These two protein chains interact to form a complex.

Sequence of protein 2:
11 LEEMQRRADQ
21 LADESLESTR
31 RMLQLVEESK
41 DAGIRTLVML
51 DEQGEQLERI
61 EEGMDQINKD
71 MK

Sequence of protein 1:
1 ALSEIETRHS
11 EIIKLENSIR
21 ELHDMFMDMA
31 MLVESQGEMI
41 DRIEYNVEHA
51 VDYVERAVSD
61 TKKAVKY

Interface contacts:
Residue N46 in protein 1 interacts with residue E61 in protein 2 (closest heavy-atom distance 4.4 Å).
Residue R42 in protein 1 contacts residue E61 in protein 2 (closest heavy-atom distance 2.9 Å).
Residue E21 in protein 1 contacts residue K40 in protein 2 (closest heavy-atom distance 2.6 Å).
Residue Y53 in protein 1 interacts with residue M71 in protein 2 (closest heavy-atom distance 4.2 Å).
Residue L32 in protein 1 contacts residue L50 in protein 2 (closest heavy-atom distance 4.2 Å).
Residue Y53 in protein 1 is in contact with residue N68 in protein 2 (closest heavy-atom distance 4.4 Å).
Residue A50 in protein 1 contacts residue N68 in protein 2 (closest heavy-atom distance 3.1 Å).
Residue M29 in protein 1 contacts residue G43 in protein 2 (closest heavy-atom distance 4.6 Å).
Residue Q36 in protein 1 is in contact with residue D51 in protein 2 (closest heavy-atom distance 4.5 Å).
Residue M25 in protein 1 interacts with residue G43 in protein 2 (closest heavy-atom distance 3.9 Å).
Residue E11 in protein 1 contacts residue L26 in protein 2 (closest heavy-atom distance 3.8 Å).
Residue L22 in protein 1 is in contact with residue V36 in protein 2 (closest heavy-atom distance 4.3 Å).
Residue Q36 in protein 1 interacts with residue Q53 in protein 2 (closest heavy-atom distance 3.9 Å).
Residue Q36 in protein 1 is in contact with residue L57 in protein 2 (closest heavy-atom distance 3.8 Å).
Residue M29 in protein 1 contacts residue T46 in protein 2 (closest heavy-atom distance 3.7 Å).
Residue V54 in protein 1 is in contact with residue M71 in protein 2 (closest heavy-atom distance 4.5 Å).
Residue L15 in protein 1 contacts residue L33 in protein 2 (closest heavy-atom distance 3.8 Å).
Residue R8 in protein 1 interacts with residue L26 in protein 2 (closest heavy-atom distance 3.7 Å).
Residue I43 in protein 1 interacts with residue I60 in protein 2 (closest heavy-atom distance 3.8 Å).
Residue N46 in protein 1 is in contact with residue M64 in protein 2 (closest heavy-atom distance 3.5 Å).
Residue M25 in protein 1 contacts residue K40 in protein 2 (closest heavy-atom distance 3.6 Å).
Residue I40 in protein 1 interacts with residue L57 in protein 2 (closest heavy-atom distance 4.2 Å).
Residue Q36 in protein 1 is in contact with residue G54 in protein 2 (closest heavy-atom distance 3.9 Å).
Residue I43 in protein 1 interacts with residue L57 in protein 2 (closest heavy-atom distance 3.4 Å).
Residue M29 in protein 1 interacts with residue L50 in protein 2 (closest heavy-atom distance 3.8 Å).
Residue S18 in protein 1 contacts residue V36 in protein 2 (closest heavy-atom distance 2.8 Å).
Residue H49 in protein 1 interacts with residue N68 in protein 2 (closest heavy-atom distance 4.1 Å).
Residue M39 in protein 1 interacts with residue G54 in protein 2 (closest heavy-atom distance 4.3 Å).
Residue M39 in protein 1 contacts residue E61 in protein 2 (closest heavy-atom distance 3.6 Å).
Residue L32 in protein 1 interacts with residue D51 in protein 2 (closest heavy-atom distance 3.8 Å).
Residue T7 in protein 1 interacts with residue R30 in protein 2 (closest heavy-atom distance 3.9 Å).
Residue A50 in protein 1 contacts residue I67 in protein 2 (closest heavy-atom distance 4.5 Å).
Residue M25 in protein 1 contacts residue L47 in protein 2 (closest heavy-atom distance 4.0 Å).
Residue R8 in protein 1 interacts with residue D23 in protein 2 (closest heavy-atom distance 2.8 Å).
Residue I12 in protein 1 interacts with residue T29 in protein 2 (closest heavy-atom distance 3.8 Å).
Residue L15 in protein 1 interacts with residue M32 in protein 2 (closest heavy-atom distance 3.5 Å).
Residue M25 in protein 1 interacts with residue I44 in protein 2 (closest heavy-atom distance 3.4 Å).
Residue S18 in protein 1 is in contact with residue K40 in protein 2 (closest heavy-atom distance 3.5 Å).
Residue N46 in protein 1 interacts with residue N68 in protein 2 (closest heavy-atom distance 3.3 Å).
Residue E11 in protein 1 contacts residue T29 in protein 2 (closest heavy-atom distance 3.5 Å).
Residue L15 in protein 1 contacts residue V36 in protein 2 (closest heavy-atom distance 3.8 Å).
Residue N46 in protein 1 contacts residue D65 in protein 2 (closest heavy-atom distance 3.7 Å).
Residue M39 in protein 1 contacts residue E58 in protein 2 (closest heavy-atom distance 3.5 Å).
Residue E11 in protein 1 interacts with residue L33 in protein 2 (closest heavy-atom distance 3.9 Å).
Residue K14 in protein 1 interacts with residue L33 in protein 2 (closest heavy-atom distance 4.0 Å).
Residue M39 in protein 1 is in contact with residue L57 in protein 2 (closest heavy-atom distance 3.5 Å).
Residue V47 in protein 1 interacts with residue M64 in protein 2 (closest heavy-atom distance 3.6 Å).
Residue A50 in protein 1 contacts residue M64 in protein 2 (closest heavy-atom distance 3.6 Å).
Residue L22 in protein 1 interacts with residue K40 in protein 2 (closest heavy-atom distance 3.9 Å).
Residue I19 in protein 1 is in contact with residue V36 in protein 2 (closest heavy-atom distance 3.9 Å).
Residue Q36 in protein 1 interacts with residue L50 in protein 2 (closest heavy-atom distance 2.9 Å).
Residue V33 in protein 1 interacts with residue L50 in protein 2 (closest heavy-atom distance 4.0 Å).
Residue L22 in protein 1 contacts residue S39 in protein 2 (closest heavy-atom distance 3.7 Å).
Residue I43 in protein 1 is in contact with residue E61 in protein 2 (closest heavy-atom distance 4.0 Å).
Residue E11 in protein 1 interacts with residue R30 in protein 2 (closest heavy-atom distance 3.6 Å).
Residue D28 in protein 1 interacts with residue L47 in protein 2 (closest heavy-atom distance 4.4 Å).
Residue M29 in protein 1 is in contact with residue L47 in protein 2 (closest heavy-atom distance 4.0 Å).
Residue L15 in protein 1 interacts with residue T29 in protein 2 (closest heavy-atom distance 4.3 Å).
Residue R8 in protein 1 is in contact with residue A22 in protein 2 (closest heavy-atom distance 2.9 Å).
Residue L32 in protein 1 is in contact with residue L47 in protein 2 (closest heavy-atom distance 3.8 Å).